Sequence of protein 1:
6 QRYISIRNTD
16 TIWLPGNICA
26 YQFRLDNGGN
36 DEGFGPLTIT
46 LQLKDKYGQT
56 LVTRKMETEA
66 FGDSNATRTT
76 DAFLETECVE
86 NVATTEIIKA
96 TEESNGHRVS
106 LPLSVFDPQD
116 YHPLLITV

Contacts between the two chains:
Residue V87 in protein 2 contacts residue L119 in protein 1 (closest heavy-atom distance 3.4 Å).
Residue D115 in protein 2 is in contact with residue L120 in protein 1 (closest heavy-atom distance 3.6 Å).
Residue Y116 in protein 2 is in contact with residue L120 in protein 1 (closest heavy-atom distance 3.5 Å).
Residue A88 in protein 2 interacts with residue L120 in protein 1 (closest heavy-atom distance 3.3 Å).
Residue T90 in protein 2 is in contact with residue T122 in protein 1 (closest heavy-atom distance 2.9 Å).
Residue I121 in protein 2 contacts residue P113 in protein 1 (closest heavy-atom distance 3.3 Å).
Residue N13 in protein 2 is in contact with residue Y116 in protein 1 (closest heavy-atom distance 2.5 Å).
Residue L119 in protein 2 is in contact with residue A88 in protein 1 (closest heavy-atom distance 3.6 Å).
Residue T122 in protein 2 is in contact with residue I92 in protein 1 (closest heavy-atom distance 2.9 Å).
Residue T89 in protein 2 contacts residue L120 in protein 1 (closest heavy-atom distance 3.2 Å).
Residue E91 in protein 2 contacts residue T122 in protein 1 (closest heavy-atom distance 3.0 Å).
Residue T16 in protein 2 is in contact with residue Y116 in protein 1 (closest heavy-atom distance 2.8 Å).
Residue T90 in protein 2 contacts residue L120 in protein 1 (closest heavy-atom distance 2.8 Å).
Residue I11 in protein 2 interacts with residue I121 in protein 1 (closest heavy-atom distance 3.6 Å).
Residue L120 in protein 2 interacts with residue A88 in protein 1 (closest heavy-atom distance 3.3 Å).
Residue R12 in protein 2 is in contact with residue I121 in protein 1 (closest heavy-atom distance 3.6 Å).
Residue T122 in protein 2 is in contact with residue T90 in protein 1 (closest heavy-atom distance 3.0 Å).
Residue S124 in protein 2 interacts with residue E91 in protein 1 (closest heavy-atom distance 3.4 Å).
Residue D115 in protein 2 interacts with residue I121 in protein 1 (closest heavy-atom distance 3.2 Å).
Residue L120 in protein 2 contacts residue D115 in protein 1 (closest heavy-atom distance 3.6 Å).
Residue L119 in protein 2 is in contact with residue N13 in protein 1 (closest heavy-atom distance 2.8 Å).
Residue S124 in protein 2 contacts residue I92 in protein 1 (closest heavy-atom distance 2.9 Å).
Residue I92 in protein 2 interacts with residue V123 in protein 1 (closest heavy-atom distance 3.3 Å).
Residue N13 in protein 2 contacts residue P118 in protein 1 (closest heavy-atom distance 3.2 Å).
Residue V123 in protein 2 interacts with residue L108 in protein 1 (closest heavy-atom distance 3.5 Å).
Residue P118 in protein 2 contacts residue N13 in protein 1 (closest heavy-atom distance 3.3 Å).
Residue I121 in protein 2 is in contact with residue D115 in protein 1 (closest heavy-atom distance 3.3 Å).
Residue L120 in protein 2 is in contact with residue T90 in protein 1 (closest heavy-atom distance 2.7 Å).
Residue T90 in protein 2 is in contact with residue I121 in protein 1 (closest heavy-atom distance 3.3 Å).
Residue P113 in protein 2 is in contact with residue I121 in protein 1 (closest heavy-atom distance 3.4 Å).
Residue L108 in protein 2 is in contact with residue V123 in protein 1 (closest heavy-atom distance 3.7 Å).
Residue D15 in protein 2 is in contact with residue Y116 in protein 1 (closest heavy-atom distance 3.2 Å).
Residue A88 in protein 2 interacts with residue L119 in protein 1 (closest heavy-atom distance 3.7 Å).
Residue N13 in protein 2 interacts with residue L119 in protein 1 (closest heavy-atom distance 2.8 Å).
Residue F28 in protein 2 interacts with residue I121 in protein 1 (closest heavy-atom distance 3.5 Å).
Residue Y26 in protein 2 interacts with residue L119 in protein 1 (closest heavy-atom distance 3.5 Å).
Residue L120 in protein 2 contacts residue T89 in protein 1 (closest heavy-atom distance 3.3 Å).
Residue Q114 in protein 2 contacts residue I121 in protein 1 (closest heavy-atom distance 2.9 Å).
Residue I121 in protein 2 interacts with residue N13 in protein 1 (closest heavy-atom distance 3.7 Å).
Residue T122 in protein 2 contacts residue E91 in protein 1 (closest heavy-atom distance 3.1 Å).
Residue L120 in protein 2 is in contact with residue H117 in protein 1 (closest heavy-atom distance 3.4 Å).
Residue Y116 in protein 2 contacts residue D15 in protein 1 (closest heavy-atom distance 3.4 Å).
Residue I121 in protein 2 interacts with residue R12 in protein 1 (closest heavy-atom distance 3.7 Å).
Residue I92 in protein 2 interacts with residue T122 in protein 1 (closest heavy-atom distance 2.9 Å).
Residue I121 in protein 2 interacts with residue F28 in protein 1 (closest heavy-atom distance 3.5 Å).
Residue V123 in protein 2 interacts with residue P113 in protein 1 (closest heavy-atom distance 3.6 Å).
Residue P118 in protein 2 contacts residue P118 in protein 1 (closest heavy-atom distance 3.5 Å).
Residue Q114 in protein 2 is in contact with residue L120 in protein 1 (closest heavy-atom distance 3.7 Å).
Residue Y116 in protein 2 is in contact with residue T14 in protein 1 (closest heavy-atom distance 2.5 Å).
Residue T14 in protein 2 interacts with residue Y116 in protein 1 (closest heavy-atom distance 3.6 Å).
Residue L119 in protein 2 contacts residue Y26 in protein 1 (closest heavy-atom distance 3.7 Å).
Residue L120 in protein 2 is in contact with residue Y116 in protein 1 (closest heavy-atom distance 3.4 Å).
Residue V123 in protein 2 interacts with residue I92 in protein 1 (closest heavy-atom distance 3.7 Å).
Residue R12 in protein 2 interacts with residue R12 in protein 1 (closest heavy-atom distance 3.4 Å).
Residue R12 in protein 2 contacts residue Q114 in protein 1 (closest heavy-atom distance 3.7 Å).
Residue R73 in protein 2 interacts with residue R73 in protein 1 (closest heavy-atom distance 3.2 Å).
Residue I121 in protein 2 interacts with residue T90 in protein 1 (closest heavy-atom distance 3.3 Å).
Residue P113 in protein 2 is in contact with residue V123 in protein 1 (closest heavy-atom distance 3.7 Å).
Residue I121 in protein 2 contacts residue Q114 in protein 1 (closest heavy-atom distance 2.9 Å).
Residue L120 in protein 2 is in contact with residue Q114 in protein 1 (closest heavy-atom distance 3.8 Å).

Sequence of protein 2:
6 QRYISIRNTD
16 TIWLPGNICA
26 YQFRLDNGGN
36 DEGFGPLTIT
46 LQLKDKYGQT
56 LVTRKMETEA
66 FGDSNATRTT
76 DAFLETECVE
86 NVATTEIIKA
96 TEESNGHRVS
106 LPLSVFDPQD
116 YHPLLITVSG

This data describes a binding interaction between two proteins.